Sequence of protein 2:
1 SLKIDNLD

These two protein chains interact to form a complex.

Sequence of protein 1:
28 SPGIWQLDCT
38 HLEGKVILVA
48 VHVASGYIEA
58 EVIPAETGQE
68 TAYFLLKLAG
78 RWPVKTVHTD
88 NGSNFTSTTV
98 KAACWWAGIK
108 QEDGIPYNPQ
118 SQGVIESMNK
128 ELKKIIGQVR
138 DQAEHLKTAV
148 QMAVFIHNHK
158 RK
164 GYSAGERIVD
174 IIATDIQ

Interface contacts:
Residue T96 in protein 1 is in contact with residue L7 in protein 2 (closest heavy-atom distance 3.6 Å).
Residue T96 in protein 1 interacts with residue D5 in protein 2 (closest heavy-atom distance 4.8 Å).
Residue Q66 in protein 1 is in contact with residue D5 in protein 2 (closest heavy-atom distance 3.1 Å).
Residue T95 in protein 1 contacts residue L7 in protein 2 (closest heavy-atom distance 3.5 Å).
Residue Q66 in protein 1 interacts with residue L7 in protein 2 (closest heavy-atom distance 4.9 Å).
Residue A99 in protein 1 is in contact with residue L7 in protein 2 (closest heavy-atom distance 4.2 Å).
Residue T96 in protein 1 contacts residue I4 in protein 2 (closest heavy-atom distance 3.8 Å).
Residue W103 in protein 1 interacts with residue I4 in protein 2 (closest heavy-atom distance 3.9 Å).
Residue A99 in protein 1 interacts with residue I4 in protein 2 (closest heavy-atom distance 3.9 Å).
Residue W102 in protein 1 interacts with residue I4 in protein 2 (closest heavy-atom distance 4.0 Å).
Residue A100 in protein 1 is in contact with residue I4 in protein 2 (closest heavy-atom distance 4.8 Å).
Residue Q66 in protein 1 is in contact with residue N6 in protein 2 (closest heavy-atom distance 3.8 Å).